Contacts between the two chains:
Residue D277 in protein 2 interacts with residue K115 in protein 1 (closest heavy-atom distance 2.9 Å).
Residue K274 in protein 2 interacts with residue D119 in protein 1 (closest heavy-atom distance 3.4 Å).
Residue T334 in protein 2 interacts with residue V123 in protein 1 (closest heavy-atom distance 4.0 Å).
Residue E337 in protein 2 interacts with residue K125 in protein 1 (closest heavy-atom distance 3.5 Å).
Residue T334 in protein 2 is in contact with residue E122 in protein 1 (closest heavy-atom distance 4.2 Å).
Residue E337 in protein 2 interacts with residue V123 in protein 1 (closest heavy-atom distance 3.9 Å).
Residue K340 in protein 2 interacts with residue K125 in protein 1 (closest heavy-atom distance 4.7 Å).
Residue D333 in protein 2 interacts with residue V123 in protein 1 (closest heavy-atom distance 4.5 Å).
Residue T334 in protein 2 contacts residue I121 in protein 1 (closest heavy-atom distance 3.0 Å).
Residue D277 in protein 2 is in contact with residue D119 in protein 1 (closest heavy-atom distance 4.3 Å).

Sequence of protein 1:
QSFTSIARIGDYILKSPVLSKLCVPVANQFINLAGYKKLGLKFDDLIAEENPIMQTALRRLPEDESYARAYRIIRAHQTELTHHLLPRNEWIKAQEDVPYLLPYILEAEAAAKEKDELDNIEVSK

Sequence of protein 2:
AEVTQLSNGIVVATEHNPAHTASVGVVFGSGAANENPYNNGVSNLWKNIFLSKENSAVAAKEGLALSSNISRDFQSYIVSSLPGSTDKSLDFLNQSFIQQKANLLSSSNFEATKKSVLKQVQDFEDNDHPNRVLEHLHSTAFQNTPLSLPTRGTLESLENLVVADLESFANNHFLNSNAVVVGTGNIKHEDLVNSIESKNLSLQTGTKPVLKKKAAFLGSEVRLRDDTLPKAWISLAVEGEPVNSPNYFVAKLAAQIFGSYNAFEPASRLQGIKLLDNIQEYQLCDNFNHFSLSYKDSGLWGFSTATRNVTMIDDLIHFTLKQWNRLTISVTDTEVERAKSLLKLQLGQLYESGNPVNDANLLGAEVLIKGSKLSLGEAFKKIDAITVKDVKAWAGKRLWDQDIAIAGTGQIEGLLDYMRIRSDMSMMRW

The following describes two proteins that form a bound complex.